Residue-level contacts at the interface:
Residue Q859 in protein 1 contacts residue W96 in protein 2 (closest heavy-atom distance 3.5 Å).
Residue Y1262 in protein 1 interacts with residue E189 in protein 2 (closest heavy-atom distance 2.9 Å).
Residue T1243 in protein 1 is in contact with residue G51 in protein 2 (closest heavy-atom distance 3.5 Å).
Residue D1022 in protein 1 interacts with residue A32 in protein 2 (closest heavy-atom distance 3.6 Å).
Residue Q942 in protein 1 interacts with residue V106 in protein 2 (closest heavy-atom distance 3.2 Å).
Residue G1017 in protein 1 contacts residue Q41 in protein 2 (closest heavy-atom distance 3.4 Å).
Residue N502 in protein 1 is in contact with residue F183 in protein 2 (closest heavy-atom distance 3.2 Å).
Residue Q1244 in protein 1 interacts with residue F367 in protein 2 (closest heavy-atom distance 3.7 Å).
Residue P499 in protein 1 contacts residue F183 in protein 2 (closest heavy-atom distance 3.5 Å).
Residue T477 in protein 1 contacts residue Q177 in protein 2 (closest heavy-atom distance 3.7 Å).
Residue D449 in protein 1 is in contact with residue R50 in protein 2 (closest heavy-atom distance 3.0 Å).
Residue G463 in protein 1 interacts with residue S47 in protein 2 (closest heavy-atom distance 3.2 Å).
Residue T933 in protein 1 is in contact with residue R31 in protein 2 (closest heavy-atom distance 3.4 Å).
Residue D435 in protein 1 is in contact with residue N242 in protein 2 (closest heavy-atom distance 3.2 Å).
Residue E1014 in protein 1 is in contact with residue S35 in protein 2 (closest heavy-atom distance 3.0 Å).
Residue E1014 in protein 1 interacts with residue R142 in protein 2 (closest heavy-atom distance 2.9 Å).
Residue E478 in protein 1 contacts residue Y209 in protein 2 (closest heavy-atom distance 2.5 Å).
Residue A861 in protein 1 is in contact with residue A98 in protein 2 (closest heavy-atom distance 3.6 Å).
Residue Y948 in protein 1 is in contact with residue R31 in protein 2 (closest heavy-atom distance 3.7 Å).
Residue R508 in protein 1 interacts with residue A197 in protein 2 (closest heavy-atom distance 3.5 Å).
Residue F434 in protein 1 interacts with residue R243 in protein 2 (closest heavy-atom distance 3.1 Å).
Residue W481 in protein 1 contacts residue Q177 in protein 2 (closest heavy-atom distance 3.6 Å).
Residue S510 in protein 1 contacts residue N200 in protein 2 (closest heavy-atom distance 3.6 Å).
Residue Q929 in protein 1 is in contact with residue A32 in protein 2 (closest heavy-atom distance 2.8 Å).
Residue R471 in protein 1 is in contact with residue Q196 in protein 2 (closest heavy-atom distance 3.0 Å).
Residue E480 in protein 1 interacts with residue Q177 in protein 2 (closest heavy-atom distance 3.7 Å).
Residue N725 in protein 1 is in contact with residue Y209 in protein 2 (closest heavy-atom distance 3.3 Å).
Residue D1022 in protein 1 interacts with residue R31 in protein 2 (closest heavy-atom distance 2.9 Å).
Residue T1258 in protein 1 is in contact with residue R50 in protein 2 (closest heavy-atom distance 3.6 Å).
Residue T858 in protein 1 interacts with residue V105 in protein 2 (closest heavy-atom distance 3.5 Å).
Residue E1029 in protein 1 is in contact with residue A56 in protein 2 (closest heavy-atom distance 3.5 Å).
Residue N502 in protein 1 is in contact with residue G184 in protein 2 (closest heavy-atom distance 3.1 Å).
Residue E1014 in protein 1 is in contact with residue W37 in protein 2 (closest heavy-atom distance 3.6 Å).
Residue R471 in protein 1 contacts residue D44 in protein 2 (closest heavy-atom distance 2.6 Å).
Residue N511 in protein 1 is in contact with residue N200 in protein 2 (closest heavy-atom distance 3.5 Å).
Residue I509 in protein 1 is in contact with residue N200 in protein 2 (closest heavy-atom distance 3.4 Å).
Residue R436 in protein 1 contacts residue N242 in protein 2 (closest heavy-atom distance 3.2 Å).
Residue T1243 in protein 1 contacts residue L52 in protein 2 (closest heavy-atom distance 3.3 Å).
Residue A861 in protein 1 is in contact with residue S97 in protein 2 (closest heavy-atom distance 3.4 Å).
Residue Q859 in protein 1 interacts with residue G87 in protein 2 (closest heavy-atom distance 3.5 Å).
Residue T477 in protein 1 is in contact with residue N181 in protein 2 (closest heavy-atom distance 2.8 Å).
Residue M439 in protein 1 interacts with residue L253 in protein 2 (closest heavy-atom distance 3.6 Å).
Residue M439 in protein 1 is in contact with residue G184 in protein 2 (closest heavy-atom distance 3.4 Å).
Residue T858 in protein 1 interacts with residue P108 in protein 2 (closest heavy-atom distance 3.5 Å).
Residue E1029 in protein 1 is in contact with residue R31 in protein 2 (closest heavy-atom distance 3.2 Å).
Residue I1012 in protein 1 contacts residue D102 in protein 2 (closest heavy-atom distance 3.1 Å).
Residue Q859 in protein 1 interacts with residue P108 in protein 2 (closest heavy-atom distance 3.4 Å).
Residue N475 in protein 1 is in contact with residue N181 in protein 2 (closest heavy-atom distance 2.8 Å).
Residue R508 in protein 1 is in contact with residue Q196 in protein 2 (closest heavy-atom distance 3.6 Å).
Residue A470 in protein 1 contacts residue L48 in protein 2 (closest heavy-atom distance 3.5 Å).
Residue R464 in protein 1 interacts with residue W45 in protein 2 (closest heavy-atom distance 3.4 Å).
Residue W447 in protein 1 interacts with residue R50 in protein 2 (closest heavy-atom distance 2.9 Å).
Residue M439 in protein 1 interacts with residue I252 in protein 2 (closest heavy-atom distance 3.6 Å).
Residue D946 in protein 1 contacts residue R31 in protein 2 (closest heavy-atom distance 2.4 Å).
Residue Q1025 in protein 1 interacts with residue R31 in protein 2 (closest heavy-atom distance 3.4 Å).
Residue Q942 in protein 1 interacts with residue V105 in protein 2 (closest heavy-atom distance 3.4 Å).
Residue T858 in protein 1 is in contact with residue V106 in protein 2 (closest heavy-atom distance 2.9 Å).
Residue P860 in protein 1 is in contact with residue S97 in protein 2 (closest heavy-atom distance 3.4 Å).
Residue P1241 in protein 1 contacts residue F367 in protein 2 (closest heavy-atom distance 3.6 Å).
Residue S1018 in protein 1 interacts with residue A32 in protein 2 (closest heavy-atom distance 3.6 Å).

This data describes a binding interaction between two proteins.

Sequence of protein 2:
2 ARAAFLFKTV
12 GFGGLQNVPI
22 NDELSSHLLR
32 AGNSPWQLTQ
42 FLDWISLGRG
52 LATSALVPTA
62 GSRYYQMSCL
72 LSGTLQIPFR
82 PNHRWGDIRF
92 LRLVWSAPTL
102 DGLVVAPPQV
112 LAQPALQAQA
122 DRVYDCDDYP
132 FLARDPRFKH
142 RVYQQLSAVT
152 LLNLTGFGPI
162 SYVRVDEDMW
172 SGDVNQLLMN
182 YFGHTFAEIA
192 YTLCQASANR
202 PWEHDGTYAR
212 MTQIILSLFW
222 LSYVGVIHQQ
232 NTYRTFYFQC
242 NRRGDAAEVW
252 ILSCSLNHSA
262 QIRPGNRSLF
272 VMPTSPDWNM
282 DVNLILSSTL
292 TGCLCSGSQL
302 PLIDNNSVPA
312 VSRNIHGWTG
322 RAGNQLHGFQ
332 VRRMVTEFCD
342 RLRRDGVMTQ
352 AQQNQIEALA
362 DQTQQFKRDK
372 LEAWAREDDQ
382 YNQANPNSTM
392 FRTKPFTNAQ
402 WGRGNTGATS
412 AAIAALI

Sequence of protein 1:
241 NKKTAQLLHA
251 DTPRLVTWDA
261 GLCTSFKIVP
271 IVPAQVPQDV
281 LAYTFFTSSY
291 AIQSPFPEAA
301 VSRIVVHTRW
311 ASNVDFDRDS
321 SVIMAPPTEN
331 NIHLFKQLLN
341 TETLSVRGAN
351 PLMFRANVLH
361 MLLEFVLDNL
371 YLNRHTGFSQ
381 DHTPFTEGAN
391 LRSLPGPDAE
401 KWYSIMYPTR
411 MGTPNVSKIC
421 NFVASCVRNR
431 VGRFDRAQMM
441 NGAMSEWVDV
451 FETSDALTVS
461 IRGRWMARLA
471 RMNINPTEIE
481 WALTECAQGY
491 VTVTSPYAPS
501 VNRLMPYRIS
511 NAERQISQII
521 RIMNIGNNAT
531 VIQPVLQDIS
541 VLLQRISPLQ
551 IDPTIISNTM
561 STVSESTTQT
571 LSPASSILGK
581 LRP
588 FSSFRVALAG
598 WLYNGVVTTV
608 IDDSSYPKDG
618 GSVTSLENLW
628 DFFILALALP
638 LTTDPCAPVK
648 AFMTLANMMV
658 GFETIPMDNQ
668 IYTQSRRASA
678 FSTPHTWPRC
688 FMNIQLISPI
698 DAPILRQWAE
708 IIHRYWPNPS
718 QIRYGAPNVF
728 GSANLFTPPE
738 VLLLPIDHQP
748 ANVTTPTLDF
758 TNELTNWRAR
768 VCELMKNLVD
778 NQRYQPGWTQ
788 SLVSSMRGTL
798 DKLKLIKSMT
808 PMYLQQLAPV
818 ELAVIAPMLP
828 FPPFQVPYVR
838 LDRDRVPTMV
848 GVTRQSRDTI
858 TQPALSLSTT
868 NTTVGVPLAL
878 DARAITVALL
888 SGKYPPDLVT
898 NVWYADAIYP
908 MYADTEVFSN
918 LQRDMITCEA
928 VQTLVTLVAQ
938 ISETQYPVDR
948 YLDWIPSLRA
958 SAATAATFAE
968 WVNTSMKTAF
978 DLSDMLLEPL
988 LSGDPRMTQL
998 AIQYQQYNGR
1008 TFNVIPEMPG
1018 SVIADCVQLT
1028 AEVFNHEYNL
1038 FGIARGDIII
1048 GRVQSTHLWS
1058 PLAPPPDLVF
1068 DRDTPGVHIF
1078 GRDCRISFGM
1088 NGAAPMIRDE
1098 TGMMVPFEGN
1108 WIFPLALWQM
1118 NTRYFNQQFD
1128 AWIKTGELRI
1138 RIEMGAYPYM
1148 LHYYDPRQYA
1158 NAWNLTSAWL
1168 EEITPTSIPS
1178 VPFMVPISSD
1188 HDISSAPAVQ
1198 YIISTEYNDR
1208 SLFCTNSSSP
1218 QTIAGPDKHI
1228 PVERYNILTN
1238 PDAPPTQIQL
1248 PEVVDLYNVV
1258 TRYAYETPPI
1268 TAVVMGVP